Residue-level contacts at the interface:
Residue Y137 in chain A contacts residue I31 in chain B (closest heavy-atom distance 5.0 Å).
Residue N233 in chain A contacts residue Y29 in chain B (closest heavy-atom distance 2.8 Å).
Residue V185 in chain A is in contact with residue Y29 in chain B (closest heavy-atom distance 3.4 Å).
Residue R67 in chain A contacts residue L7 in chain B (closest heavy-atom distance 3.1 Å).
Residue Y188 in chain A is in contact with residue Q26 in chain B (closest heavy-atom distance 4.7 Å).
Residue A64 in chain A is in contact with residue H10 in chain B (closest heavy-atom distance 4.1 Å).
Residue L181 in chain A contacts residue D30 in chain B (closest heavy-atom distance 3.6 Å).
Residue R67 in chain A interacts with residue V11 in chain B (closest heavy-atom distance 4.7 Å).
Residue L229 in chain A is in contact with residue R2 in chain B (closest heavy-atom distance 4.0 Å).
Residue W237 in chain A is in contact with residue S28 in chain B (closest heavy-atom distance 3.2 Å).
Residue D232 in chain A interacts with residue R2 in chain B (closest heavy-atom distance 1.9 Å).
Residue L229 in chain A interacts with residue T6 in chain B (closest heavy-atom distance 3.8 Å).
Residue V185 in chain A contacts residue D30 in chain B (closest heavy-atom distance 4.4 Å).
Residue I68 in chain A is in contact with residue V11 in chain B (closest heavy-atom distance 4.3 Å).
Residue R63 in chain A contacts residue D30 in chain B (closest heavy-atom distance 3.4 Å).
Residue K221 in chain A interacts with residue R1 in chain B (closest heavy-atom distance 3.7 Å).
Residue R67 in chain A is in contact with residue I25 in chain B (closest heavy-atom distance 3.7 Å).
Residue Y188 in chain A interacts with residue S28 in chain B (closest heavy-atom distance 4.2 Å).
Residue S71 in chain A interacts with residue I25 in chain B (closest heavy-atom distance 4.5 Å).
Residue I68 in chain A contacts residue V14 in chain B (closest heavy-atom distance 3.6 Å).
Residue L181 in chain A contacts residue Y29 in chain B (closest heavy-atom distance 3.5 Å).
Residue L236 in chain A contacts residue Q27 in chain B (closest heavy-atom distance 3.9 Å).
Residue E189 in chain A interacts with residue Q27 in chain B (closest heavy-atom distance 4.1 Å).
Residue N182 in chain A contacts residue D30 in chain B (closest heavy-atom distance 3.1 Å).
Residue A64 in chain A is in contact with residue V11 in chain B (closest heavy-atom distance 4.0 Å).
Residue L225 in chain A interacts with residue H5 in chain B (closest heavy-atom distance 4.5 Å).
Residue G60 in chain A interacts with residue L7 in chain B (closest heavy-atom distance 3.8 Å).
Residue N233 in chain A contacts residue S28 in chain B (closest heavy-atom distance 3.2 Å).
Residue I72 in chain A interacts with residue L20 in chain B (closest heavy-atom distance 4.1 Å).
Residue R67 in chain A is in contact with residue S28 in chain B (closest heavy-atom distance 4.9 Å).
Residue I72 in chain A contacts residue I22 in chain B (closest heavy-atom distance 4.2 Å).
Residue S71 in chain A is in contact with residue E23 in chain B (closest heavy-atom distance 4.6 Å).
Residue R67 in chain A contacts residue D30 in chain B (closest heavy-atom distance 4.8 Å).
Residue D222 in chain A contacts residue R1 in chain B (closest heavy-atom distance 4.5 Å).
Residue Y137 in chain A interacts with residue D30 in chain B (closest heavy-atom distance 4.7 Å).
Residue E140 in chain A interacts with residue D30 in chain B (closest heavy-atom distance 4.8 Å).
Residue I226 in chain A contacts residue I31 in chain B (closest heavy-atom distance 4.1 Å).
Residue I68 in chain A is in contact with residue L20 in chain B (closest heavy-atom distance 3.9 Å).
Residue D232 in chain A is in contact with residue Y29 in chain B (closest heavy-atom distance 3.9 Å).
Residue L181 in chain A contacts residue I31 in chain B (closest heavy-atom distance 3.6 Å).
Residue L225 in chain A is in contact with residue R2 in chain B (closest heavy-atom distance 4.5 Å).
Residue A64 in chain A is in contact with residue L7 in chain B (closest heavy-atom distance 3.9 Å).
Residue I68 in chain A interacts with residue V15 in chain B (closest heavy-atom distance 4.6 Å).
Residue N182 in chain A contacts residue I31 in chain B (closest heavy-atom distance 2.9 Å).
Residue Q228 in chain A interacts with residue R2 in chain B (closest heavy-atom distance 3.2 Å).
Residue E189 in chain A is in contact with residue S28 in chain B (closest heavy-atom distance 3.1 Å).
Residue E189 in chain A interacts with residue Q26 in chain B (closest heavy-atom distance 3.4 Å).
Residue V185 in chain A is in contact with residue S28 in chain B (closest heavy-atom distance 4.4 Å).
Residue S71 in chain A is in contact with residue I22 in chain B (closest heavy-atom distance 3.5 Å).
Residue L229 in chain A is in contact with residue Y29 in chain B (closest heavy-atom distance 3.6 Å).
Residue R67 in chain A is in contact with residue K8 in chain B (closest heavy-atom distance 4.9 Å).
Residue L225 in chain A is in contact with residue R1 in chain B (closest heavy-atom distance 4.5 Å).
Residue G178 in chain A interacts with residue I31 in chain B (closest heavy-atom distance 4.6 Å).
Residue R67 in chain A is in contact with residue Q27 in chain B (closest heavy-atom distance 2.4 Å).
Residue L236 in chain A interacts with residue S28 in chain B (closest heavy-atom distance 4.9 Å).
Residue R136 in chain A is in contact with residue D30 in chain B (closest heavy-atom distance 2.9 Å).
Residue R63 in chain A contacts residue L7 in chain B (closest heavy-atom distance 3.4 Å).
Residue K75 in chain A contacts residue I22 in chain B (closest heavy-atom distance 4.0 Å).
Residue K129 in chain A is in contact with residue I31 in chain B (closest heavy-atom distance 3.9 Å).
Residue L236 in chain A is in contact with residue K8 in chain B (closest heavy-atom distance 4.6 Å).

The following describes two proteins that form a bound complex.

Sequence of chain B:
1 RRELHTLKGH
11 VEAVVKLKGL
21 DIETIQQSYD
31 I

Sequence of chain A:
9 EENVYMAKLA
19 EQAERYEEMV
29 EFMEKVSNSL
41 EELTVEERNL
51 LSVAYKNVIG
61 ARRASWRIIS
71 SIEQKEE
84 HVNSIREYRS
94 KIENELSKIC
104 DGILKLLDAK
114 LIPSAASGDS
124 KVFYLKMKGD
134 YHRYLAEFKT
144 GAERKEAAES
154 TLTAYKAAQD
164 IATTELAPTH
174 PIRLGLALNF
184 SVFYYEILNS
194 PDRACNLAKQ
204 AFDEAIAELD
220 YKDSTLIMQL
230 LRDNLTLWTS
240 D